Sequence of protein 1:
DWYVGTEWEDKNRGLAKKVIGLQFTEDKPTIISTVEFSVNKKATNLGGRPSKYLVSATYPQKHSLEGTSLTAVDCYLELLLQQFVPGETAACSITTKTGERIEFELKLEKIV

This data describes a binding interaction between two proteins.

Sequence of protein 2:
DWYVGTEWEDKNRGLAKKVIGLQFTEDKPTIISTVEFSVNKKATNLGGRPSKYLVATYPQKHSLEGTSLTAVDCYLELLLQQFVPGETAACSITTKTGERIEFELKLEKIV

Contacts between the two chains:
Residue D6 in protein 1 is in contact with residue L27 in protein 2 (closest heavy-atom distance 2.8 Å).
Residue A101 in protein 1 interacts with residue K22 in protein 2 (closest heavy-atom distance 3.5 Å).
Residue T99 in protein 1 is in contact with residue V24 in protein 2 (closest heavy-atom distance 3.7 Å).
Residue G19 in protein 1 contacts residue S103 in protein 2 (closest heavy-atom distance 3.6 Å).
Residue V9 in protein 1 contacts residue D6 in protein 2 (closest heavy-atom distance 3.6 Å).
Residue L27 in protein 1 contacts residue L27 in protein 2 (closest heavy-atom distance 3.4 Å).
Residue G26 in protein 1 interacts with residue T99 in protein 2 (closest heavy-atom distance 3.0 Å).
Residue Q28 in protein 1 is in contact with residue K117 in protein 2 (closest heavy-atom distance 3.1 Å).
Residue V24 in protein 1 interacts with residue T99 in protein 2 (closest heavy-atom distance 3.7 Å).
Residue E115 in protein 1 interacts with residue I25 in protein 2 (closest heavy-atom distance 3.6 Å).
Residue W7 in protein 1 contacts residue V9 in protein 2 (closest heavy-atom distance 3.4 Å).
Residue G26 in protein 1 is in contact with residue D6 in protein 2 (closest heavy-atom distance 3.6 Å).
Residue P96 in protein 1 is in contact with residue F29 in protein 2 (closest heavy-atom distance 3.5 Å).
Residue L27 in protein 1 interacts with residue D6 in protein 2 (closest heavy-atom distance 2.8 Å).
Residue Q28 in protein 1 contacts residue G97 in protein 2 (closest heavy-atom distance 2.8 Å).
Residue K22 in protein 1 contacts residue Q93 in protein 2 (closest heavy-atom distance 3.6 Å).
Residue T105 in protein 1 interacts with residue G19 in protein 2 (closest heavy-atom distance 2.7 Å).
Residue A100 in protein 1 is in contact with residue K23 in protein 2 (closest heavy-atom distance 3.1 Å).
Residue D6 in protein 1 contacts residue V9 in protein 2 (closest heavy-atom distance 3.5 Å).
Residue D6 in protein 1 interacts with residue G26 in protein 2 (closest heavy-atom distance 3.4 Å).
Residue G97 in protein 1 is in contact with residue L27 in protein 2 (closest heavy-atom distance 3.4 Å).
Residue E98 in protein 1 interacts with residue Y8 in protein 2 (closest heavy-atom distance 2.7 Å).
Residue K23 in protein 1 is in contact with residue A100 in protein 2 (closest heavy-atom distance 3.2 Å).
Residue G19 in protein 1 interacts with residue T105 in protein 2 (closest heavy-atom distance 2.7 Å).
Residue G19 in protein 1 contacts residue I104 in protein 2 (closest heavy-atom distance 3.4 Å).
Residue Q93 in protein 1 interacts with residue K22 in protein 2 (closest heavy-atom distance 2.9 Å).
Residue G97 in protein 1 interacts with residue Q28 in protein 2 (closest heavy-atom distance 2.8 Å).
Residue K23 in protein 1 is in contact with residue A101 in protein 2 (closest heavy-atom distance 2.8 Å).
Residue I25 in protein 1 is in contact with residue E115 in protein 2 (closest heavy-atom distance 3.5 Å).
Residue L20 in protein 1 interacts with residue S103 in protein 2 (closest heavy-atom distance 3.5 Å).
Residue S103 in protein 1 contacts residue L20 in protein 2 (closest heavy-atom distance 3.5 Å).
Residue A21 in protein 1 is in contact with residue C102 in protein 2 (closest heavy-atom distance 3.2 Å).
Residue K22 in protein 1 contacts residue F94 in protein 2 (closest heavy-atom distance 3.4 Å).
Residue E98 in protein 1 interacts with residue V24 in protein 2 (closest heavy-atom distance 3.2 Å).
Residue T99 in protein 1 is in contact with residue I25 in protein 2 (closest heavy-atom distance 2.9 Å).
Residue C102 in protein 1 is in contact with residue A21 in protein 2 (closest heavy-atom distance 3.2 Å).
Residue V9 in protein 1 interacts with residue W7 in protein 2 (closest heavy-atom distance 3.2 Å).
Residue K22 in protein 1 interacts with residue A100 in protein 2 (closest heavy-atom distance 3.4 Å).
Residue L89 in protein 1 interacts with residue R18 in protein 2 (closest heavy-atom distance 3.4 Å).
Residue A21 in protein 1 is in contact with residue S103 in protein 2 (closest heavy-atom distance 2.8 Å).
Residue L27 in protein 1 is in contact with residue G97 in protein 2 (closest heavy-atom distance 3.5 Å).
Residue I25 in protein 1 contacts residue T99 in protein 2 (closest heavy-atom distance 2.8 Å).
Residue R18 in protein 1 interacts with residue L89 in protein 2 (closest heavy-atom distance 3.4 Å).
Residue G26 in protein 1 interacts with residue E98 in protein 2 (closest heavy-atom distance 3.5 Å).
Residue E98 in protein 1 is in contact with residue G26 in protein 2 (closest heavy-atom distance 3.4 Å).
Residue V24 in protein 1 contacts residue E98 in protein 2 (closest heavy-atom distance 3.2 Å).
Residue F94 in protein 1 interacts with residue K22 in protein 2 (closest heavy-atom distance 3.7 Å).
Residue I104 in protein 1 interacts with residue G19 in protein 2 (closest heavy-atom distance 3.4 Å).
Residue K22 in protein 1 interacts with residue A101 in protein 2 (closest heavy-atom distance 3.4 Å).
Residue E98 in protein 1 is in contact with residue K22 in protein 2 (closest heavy-atom distance 2.3 Å).
Residue I25 in protein 1 contacts residue D6 in protein 2 (closest heavy-atom distance 2.9 Å).
Residue T99 in protein 1 interacts with residue G26 in protein 2 (closest heavy-atom distance 2.9 Å).
Residue K22 in protein 1 contacts residue E98 in protein 2 (closest heavy-atom distance 2.3 Å).
Residue A101 in protein 1 interacts with residue K23 in protein 2 (closest heavy-atom distance 2.8 Å).
Residue Y8 in protein 1 is in contact with residue E98 in protein 2 (closest heavy-atom distance 2.9 Å).
Residue S103 in protein 1 interacts with residue G19 in protein 2 (closest heavy-atom distance 3.6 Å).
Residue A100 in protein 1 contacts residue K22 in protein 2 (closest heavy-atom distance 3.4 Å).
Residue D6 in protein 1 contacts residue I25 in protein 2 (closest heavy-atom distance 3.3 Å).
Residue S103 in protein 1 interacts with residue A21 in protein 2 (closest heavy-atom distance 2.9 Å).
Residue L90 in protein 1 contacts residue A21 in protein 2 (closest heavy-atom distance 3.7 Å).